These two protein chains interact to form a complex.

Sequence of the first protein:
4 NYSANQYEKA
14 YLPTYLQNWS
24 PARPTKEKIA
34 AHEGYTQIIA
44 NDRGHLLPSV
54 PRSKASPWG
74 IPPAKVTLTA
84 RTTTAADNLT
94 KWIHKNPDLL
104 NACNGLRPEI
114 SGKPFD

Residue-level contacts at the interface:
Residue Y33 in the second protein is in contact with residue T17 in the first protein (closest heavy-atom distance 2.7 Å).
Residue G36 in the second protein is in contact with residue A13 in the first protein (closest heavy-atom distance 3.2 Å).
Residue G36 in the second protein contacts residue Y18 in the first protein (closest heavy-atom distance 2.4 Å).
Residue Y37 in the second protein is in contact with residue Y18 in the first protein (closest heavy-atom distance 4.6 Å).
Residue Y37 in the second protein is in contact with residue A13 in the first protein (closest heavy-atom distance 4.7 Å).
Residue G36 in the second protein contacts residue K12 in the first protein (closest heavy-atom distance 4.6 Å).
Residue N35 in the second protein interacts with residue Y18 in the first protein (closest heavy-atom distance 2.9 Å).
Residue A38 in the second protein interacts with residue Y18 in the first protein (closest heavy-atom distance 4.8 Å).
Residue Y33 in the second protein interacts with residue Y18 in the first protein (closest heavy-atom distance 2.8 Å).
Residue Y33 in the second protein contacts residue K12 in the first protein (closest heavy-atom distance 3.0 Å).

Sequence of the second protein:
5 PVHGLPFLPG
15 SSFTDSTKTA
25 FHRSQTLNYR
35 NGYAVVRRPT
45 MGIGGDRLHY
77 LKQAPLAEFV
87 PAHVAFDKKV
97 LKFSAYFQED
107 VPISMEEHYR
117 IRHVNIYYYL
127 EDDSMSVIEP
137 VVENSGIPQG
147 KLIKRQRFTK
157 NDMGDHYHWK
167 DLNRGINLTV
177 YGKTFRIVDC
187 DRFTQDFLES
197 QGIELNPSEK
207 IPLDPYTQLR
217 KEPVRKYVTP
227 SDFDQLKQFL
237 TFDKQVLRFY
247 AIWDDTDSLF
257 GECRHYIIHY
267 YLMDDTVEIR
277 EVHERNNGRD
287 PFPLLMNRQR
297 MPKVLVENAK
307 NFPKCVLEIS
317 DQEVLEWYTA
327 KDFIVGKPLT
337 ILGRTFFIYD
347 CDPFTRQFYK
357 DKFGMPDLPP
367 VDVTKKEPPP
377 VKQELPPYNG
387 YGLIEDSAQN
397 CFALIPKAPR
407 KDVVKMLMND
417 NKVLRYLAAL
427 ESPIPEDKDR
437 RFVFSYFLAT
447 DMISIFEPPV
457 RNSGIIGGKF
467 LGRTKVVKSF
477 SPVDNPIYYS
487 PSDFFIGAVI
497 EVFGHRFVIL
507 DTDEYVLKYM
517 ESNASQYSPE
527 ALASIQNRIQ